Sequence of chain A:
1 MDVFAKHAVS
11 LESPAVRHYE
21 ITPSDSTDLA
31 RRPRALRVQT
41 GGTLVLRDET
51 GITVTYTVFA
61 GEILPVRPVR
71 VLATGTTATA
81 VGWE

This data describes a binding interaction between two proteins.

Sequence of chain B:
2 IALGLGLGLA

Residue-level contacts at the interface:
Residue P65 in chain A interacts with residue I2 in chain B (closest heavy-atom distance 3.5 Å).
Residue E12 in chain A is in contact with residue A11 in chain B (closest heavy-atom distance 3.3 Å).
Residue P14 in chain A is in contact with residue I2 in chain B (closest heavy-atom distance 4.0 Å).
Residue P14 in chain A interacts with residue A11 in chain B (closest heavy-atom distance 3.7 Å).
Residue W83 in chain A is in contact with residue I2 in chain B (closest heavy-atom distance 4.8 Å).
Residue P65 in chain A contacts residue L4 in chain B (closest heavy-atom distance 3.6 Å).
Residue P14 in chain A interacts with residue L10 in chain B (closest heavy-atom distance 3.7 Å).
Residue A15 in chain A is in contact with residue I2 in chain B (closest heavy-atom distance 4.1 Å).
Residue E12 in chain A interacts with residue I2 in chain B (closest heavy-atom distance 4.9 Å).
Residue L11 in chain A interacts with residue I2 in chain B (closest heavy-atom distance 4.9 Å).
Residue P65 in chain A is in contact with residue A3 in chain B (closest heavy-atom distance 3.7 Å).
Residue S13 in chain A contacts residue I2 in chain B (closest heavy-atom distance 3.3 Å).
Residue S13 in chain A contacts residue A11 in chain B (closest heavy-atom distance 4.4 Å).
Residue R34 in chain A interacts with residue I2 in chain B (closest heavy-atom distance 4.8 Å).
Residue I63 in chain A contacts residue I2 in chain B (closest heavy-atom distance 3.5 Å).
Residue A35 in chain A interacts with residue I2 in chain B (closest heavy-atom distance 3.7 Å).